These two protein chains interact to form a complex.

Sequence of protein 2:
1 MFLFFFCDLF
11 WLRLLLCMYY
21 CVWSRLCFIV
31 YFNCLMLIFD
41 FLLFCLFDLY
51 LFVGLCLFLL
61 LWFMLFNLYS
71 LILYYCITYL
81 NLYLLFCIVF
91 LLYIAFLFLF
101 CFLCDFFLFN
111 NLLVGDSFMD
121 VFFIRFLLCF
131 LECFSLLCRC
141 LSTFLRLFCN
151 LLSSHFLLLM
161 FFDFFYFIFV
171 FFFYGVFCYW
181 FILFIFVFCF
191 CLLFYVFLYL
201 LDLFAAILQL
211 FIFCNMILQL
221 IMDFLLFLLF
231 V

Contacts between the two chains:
Residue F171 in protein 2 is in contact with residue N42 in protein 1 (closest heavy-atom distance 3.3 Å).
Residue F28 in protein 2 is in contact with residue M1 in protein 1 (closest heavy-atom distance 3.6 Å).
Residue F28 in protein 2 interacts with residue L3 in protein 1 (closest heavy-atom distance 4.5 Å).
Residue F165 in protein 2 is in contact with residue Y34 in protein 1 (closest heavy-atom distance 4.0 Å).
Residue V170 in protein 2 is in contact with residue Y34 in protein 1 (closest heavy-atom distance 4.2 Å).
Residue F169 in protein 2 interacts with residue Y34 in protein 1 (closest heavy-atom distance 3.6 Å).
Residue V170 in protein 2 interacts with residue N42 in protein 1 (closest heavy-atom distance 3.0 Å).
Residue F173 in protein 2 contacts residue M38 in protein 1 (closest heavy-atom distance 3.6 Å).
Residue V170 in protein 2 contacts residue Y41 in protein 1 (closest heavy-atom distance 4.7 Å).
Residue V170 in protein 2 contacts residue M38 in protein 1 (closest heavy-atom distance 3.6 Å).
Residue F171 in protein 2 interacts with residue Y41 in protein 1 (closest heavy-atom distance 3.9 Å).
Residue Y166 in protein 2 is in contact with residue Y34 in protein 1 (closest heavy-atom distance 3.1 Å).
Residue Y195 in protein 2 is in contact with residue W30 in protein 1 (closest heavy-atom distance 3.9 Å).
Residue V170 in protein 2 contacts residue M37 in protein 1 (closest heavy-atom distance 4.0 Å).
Residue F169 in protein 2 interacts with residue M38 in protein 1 (closest heavy-atom distance 3.3 Å).

Sequence of protein 1:
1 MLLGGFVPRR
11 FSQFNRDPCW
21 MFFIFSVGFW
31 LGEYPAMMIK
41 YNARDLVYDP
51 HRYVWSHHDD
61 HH